Sequence of chain A:
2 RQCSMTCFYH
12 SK

Residue-level contacts at the interface:
Residue H44 in chain B interacts with residue S5 in chain A (closest heavy-atom distance 2.6 Å).
Residue V233 in chain B interacts with residue F9 in chain A (closest heavy-atom distance 4.1 Å).
Residue D122 in chain B is in contact with residue K13 in chain A (closest heavy-atom distance 5.0 Å).
Residue A252 in chain B is in contact with residue C4 in chain A (closest heavy-atom distance 3.6 Å).
Residue V45 in chain B interacts with residue Q3 in chain A (closest heavy-atom distance 3.5 Å).
Residue D232 in chain B contacts residue F9 in chain A (closest heavy-atom distance 3.0 Å).
Residue Y250 in chain B is in contact with residue Y10 in chain A (closest heavy-atom distance 4.7 Å).
Residue E124 in chain B is in contact with residue K13 in chain A (closest heavy-atom distance 3.5 Å).
Residue L251 in chain B interacts with residue M6 in chain A (closest heavy-atom distance 4.2 Å).
Residue G127 in chain B interacts with residue H11 in chain A (closest heavy-atom distance 5.0 Å).
Residue P234 in chain B contacts residue F9 in chain A (closest heavy-atom distance 3.5 Å).
Residue L47 in chain B is in contact with residue Y10 in chain A (closest heavy-atom distance 4.6 Å).
Residue M40 in chain B is in contact with residue T7 in chain A (closest heavy-atom distance 3.6 Å).
Residue E124 in chain B is in contact with residue S12 in chain A (closest heavy-atom distance 3.7 Å).
Residue P234 in chain B is in contact with residue M6 in chain A (closest heavy-atom distance 3.5 Å).
Residue L126 in chain B interacts with residue S12 in chain A (closest heavy-atom distance 3.7 Å).
Residue V45 in chain B contacts residue M6 in chain A (closest heavy-atom distance 3.7 Å).
Residue S46 in chain B interacts with residue M6 in chain A (closest heavy-atom distance 3.8 Å).
Residue L251 in chain B interacts with residue Q3 in chain A (closest heavy-atom distance 4.7 Å).
Residue H44 in chain B contacts residue M6 in chain A (closest heavy-atom distance 4.0 Å).
Residue P129 in chain B is in contact with residue Y10 in chain A (closest heavy-atom distance 4.3 Å).
Residue V45 in chain B contacts residue S5 in chain A (closest heavy-atom distance 3.3 Å).
Residue P253 in chain B is in contact with residue C4 in chain A (closest heavy-atom distance 2.9 Å).
Residue P253 in chain B contacts residue F9 in chain A (closest heavy-atom distance 3.6 Å).
Residue Q131 in chain B is in contact with residue Y10 in chain A (closest heavy-atom distance 3.9 Å).
Residue I128 in chain B is in contact with residue Y10 in chain A (closest heavy-atom distance 3.5 Å).
Residue A252 in chain B contacts residue M6 in chain A (closest heavy-atom distance 3.6 Å).
Residue P234 in chain B interacts with residue Y10 in chain A (closest heavy-atom distance 4.1 Å).
Residue M40 in chain B interacts with residue M6 in chain A (closest heavy-atom distance 4.9 Å).
Residue Y250 in chain B contacts residue M6 in chain A (closest heavy-atom distance 3.4 Å).
Residue I255 in chain B interacts with residue Q3 in chain A (closest heavy-atom distance 5.0 Å).
Residue I255 in chain B interacts with residue R2 in chain A (closest heavy-atom distance 3.7 Å).
Residue K254 in chain B is in contact with residue C4 in chain A (closest heavy-atom distance 4.4 Å).
Residue I255 in chain B interacts with residue C4 in chain A (closest heavy-atom distance 3.9 Å).
Residue L126 in chain B interacts with residue H11 in chain A (closest heavy-atom distance 4.2 Å).
Residue A208 in chain B interacts with residue Q3 in chain A (closest heavy-atom distance 3.8 Å).
Residue L47 in chain B interacts with residue M6 in chain A (closest heavy-atom distance 3.6 Å).
Residue A252 in chain B is in contact with residue S5 in chain A (closest heavy-atom distance 4.1 Å).
Residue Y133 in chain B is in contact with residue Y10 in chain A (closest heavy-atom distance 4.5 Å).
Residue G127 in chain B contacts residue Y10 in chain A (closest heavy-atom distance 3.8 Å).
Residue K254 in chain B interacts with residue R2 in chain A (closest heavy-atom distance 4.2 Å).
Residue Q125 in chain B interacts with residue S12 in chain A (closest heavy-atom distance 3.0 Å).
Residue A252 in chain B is in contact with residue Q3 in chain A (closest heavy-atom distance 3.3 Å).
Residue P253 in chain B is in contact with residue Q3 in chain A (closest heavy-atom distance 4.0 Å).
Residue K254 in chain B contacts residue Q3 in chain A (closest heavy-atom distance 4.3 Å).
Residue F207 in chain B contacts residue Q3 in chain A (closest heavy-atom distance 4.9 Å).
Residue L126 in chain B is in contact with residue Y10 in chain A (closest heavy-atom distance 4.7 Å).
Residue A252 in chain B is in contact with residue F9 in chain A (closest heavy-atom distance 4.3 Å).

Sequence of chain B:
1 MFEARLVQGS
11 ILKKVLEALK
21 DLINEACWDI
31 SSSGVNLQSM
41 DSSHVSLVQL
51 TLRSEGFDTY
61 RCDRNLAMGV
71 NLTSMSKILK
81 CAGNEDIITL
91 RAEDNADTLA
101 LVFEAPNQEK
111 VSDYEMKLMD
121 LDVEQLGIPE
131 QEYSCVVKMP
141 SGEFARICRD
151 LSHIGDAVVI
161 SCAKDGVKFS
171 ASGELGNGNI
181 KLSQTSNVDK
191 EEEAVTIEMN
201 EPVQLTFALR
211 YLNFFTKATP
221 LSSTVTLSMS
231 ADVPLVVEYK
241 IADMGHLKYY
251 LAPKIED

These two protein chains interact to form a complex.